Contacts between the two chains:
Residue T73 in chain B contacts residue V102 in chain A (closest heavy-atom distance 4.8 Å).
Residue T73 in chain B contacts residue Q99 in chain A (closest heavy-atom distance 4.8 Å).
Residue M203 in chain B is in contact with residue Q113 in chain A (closest heavy-atom distance 4.5 Å).
Residue T73 in chain B interacts with residue Q106 in chain A (closest heavy-atom distance 5.0 Å).
Residue Q199 in chain B is in contact with residue K110 in chain A (closest heavy-atom distance 4.9 Å).
Residue Q199 in chain B is in contact with residue Q113 in chain A (closest heavy-atom distance 4.2 Å).
Residue T73 in chain B contacts residue N103 in chain A (closest heavy-atom distance 4.3 Å).

Sequence of chain A:
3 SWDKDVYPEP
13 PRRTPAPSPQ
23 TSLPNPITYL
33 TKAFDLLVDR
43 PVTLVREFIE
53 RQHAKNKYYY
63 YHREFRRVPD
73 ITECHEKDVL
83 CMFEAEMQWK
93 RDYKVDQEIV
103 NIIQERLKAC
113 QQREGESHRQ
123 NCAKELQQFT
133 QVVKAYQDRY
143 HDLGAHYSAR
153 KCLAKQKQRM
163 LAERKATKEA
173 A

Sequence of chain B:
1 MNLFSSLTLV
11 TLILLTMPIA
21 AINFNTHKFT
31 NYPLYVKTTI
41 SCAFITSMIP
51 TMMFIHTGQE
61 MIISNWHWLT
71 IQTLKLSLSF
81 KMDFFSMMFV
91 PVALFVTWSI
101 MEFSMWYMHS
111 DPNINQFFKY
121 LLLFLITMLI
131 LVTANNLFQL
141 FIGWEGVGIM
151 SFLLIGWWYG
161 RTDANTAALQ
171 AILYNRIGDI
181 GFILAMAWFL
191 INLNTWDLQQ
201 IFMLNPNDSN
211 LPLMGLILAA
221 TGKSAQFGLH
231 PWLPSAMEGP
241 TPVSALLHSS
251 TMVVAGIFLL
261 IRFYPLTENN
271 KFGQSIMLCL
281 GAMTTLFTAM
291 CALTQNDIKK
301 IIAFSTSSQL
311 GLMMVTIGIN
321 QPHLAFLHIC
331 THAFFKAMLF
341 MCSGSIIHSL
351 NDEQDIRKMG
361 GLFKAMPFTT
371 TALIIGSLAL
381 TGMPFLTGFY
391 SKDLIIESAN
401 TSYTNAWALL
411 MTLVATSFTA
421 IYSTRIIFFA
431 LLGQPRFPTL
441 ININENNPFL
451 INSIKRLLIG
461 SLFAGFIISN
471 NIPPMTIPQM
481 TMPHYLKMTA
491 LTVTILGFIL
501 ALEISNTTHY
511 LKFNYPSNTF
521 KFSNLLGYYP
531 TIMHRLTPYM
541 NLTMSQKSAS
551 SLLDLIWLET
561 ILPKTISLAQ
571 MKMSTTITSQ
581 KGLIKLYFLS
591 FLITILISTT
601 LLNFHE

This data describes a binding interaction between two proteins.